Residue-level contacts at the interface:
Residue I340 in the first protein contacts residue H12 in the second protein (closest heavy-atom distance 4.4 Å).
Residue Q268 in the first protein interacts with residue L5 in the second protein (closest heavy-atom distance 3.5 Å).
Residue Y112 in the first protein is in contact with residue L17 in the second protein (closest heavy-atom distance 3.8 Å).
Residue D172 in the first protein is in contact with residue L18 in the second protein (closest heavy-atom distance 3.7 Å).
Residue I271 in the first protein is in contact with residue I7 in the second protein (closest heavy-atom distance 3.8 Å).
Residue F255 in the first protein contacts residue L14 in the second protein (closest heavy-atom distance 3.7 Å).
Residue E177 in the first protein interacts with residue R22 in the second protein (closest heavy-atom distance 2.9 Å).
Residue F339 in the first protein interacts with residue S4 in the second protein (closest heavy-atom distance 3.2 Å).
Residue F326 in the first protein is in contact with residue L5 in the second protein (closest heavy-atom distance 3.6 Å).
Residue F190 in the first protein contacts residue F11 in the second protein (closest heavy-atom distance 3.5 Å).
Residue N343 in the first protein interacts with residue S6 in the second protein (closest heavy-atom distance 3.3 Å).
Residue Q105 in the first protein contacts residue R27 in the second protein (closest heavy-atom distance 2.9 Å).
Residue R106 in the first protein is in contact with residue E19 in the second protein (closest heavy-atom distance 3.1 Å).
Residue F190 in the first protein interacts with residue T10 in the second protein (closest heavy-atom distance 4.2 Å).
Residue F325 in the first protein is in contact with residue S6 in the second protein (closest heavy-atom distance 3.5 Å).
Residue W165 in the first protein contacts residue T10 in the second protein (closest heavy-atom distance 2.9 Å).
Residue Q347 in the first protein contacts residue L9 in the second protein (closest heavy-atom distance 4.3 Å).
Residue H173 in the first protein interacts with residue L18 in the second protein (closest heavy-atom distance 4.0 Å).
Residue Y322 in the first protein is in contact with residue S6 in the second protein (closest heavy-atom distance 3.7 Å).
Residue N328 in the first protein contacts residue S4 in the second protein (closest heavy-atom distance 4.5 Å).
Residue S344 in the first protein contacts residue L9 in the second protein (closest heavy-atom distance 4.5 Å).
Residue K257 in the first protein interacts with residue R15 in the second protein (closest heavy-atom distance 3.7 Å).
Residue R106 in the first protein interacts with residue T16 in the second protein (closest heavy-atom distance 3.9 Å).
Residue F339 in the first protein contacts residue L9 in the second protein (closest heavy-atom distance 3.6 Å).
Residue T187 in the first protein is in contact with residue F11 in the second protein (closest heavy-atom distance 4.3 Å).
Residue Q268 in the first protein is in contact with residue I7 in the second protein (closest heavy-atom distance 3.8 Å).
Residue Y265 in the first protein interacts with residue P3 in the second protein (closest heavy-atom distance 3.5 Å).
Residue Y112 in the first protein interacts with residue L20 in the second protein (closest heavy-atom distance 4.5 Å).
Residue K257 in the first protein interacts with residue D8 in the second protein (closest heavy-atom distance 3.7 Å).
Residue V171 in the first protein contacts residue L18 in the second protein (closest heavy-atom distance 3.6 Å).
Residue H173 in the first protein interacts with residue A21 in the second protein (closest heavy-atom distance 4.5 Å).
Residue F326 in the first protein is in contact with residue S4 in the second protein (closest heavy-atom distance 3.7 Å).
Residue Q268 in the first protein interacts with residue D8 in the second protein (closest heavy-atom distance 3.4 Å).
Residue H173 in the first protein is in contact with residue R22 in the second protein (closest heavy-atom distance 4.3 Å).
Residue F339 in the first protein is in contact with residue S6 in the second protein (closest heavy-atom distance 4.5 Å).
Residue L168 in the first protein interacts with residue L14 in the second protein (closest heavy-atom distance 3.8 Å).
Residue F198 in the first protein is in contact with residue I7 in the second protein (closest heavy-atom distance 3.6 Å).
Residue V171 in the first protein contacts residue L14 in the second protein (closest heavy-atom distance 4.0 Å).
Residue N119 in the first protein interacts with residue L13 in the second protein (closest heavy-atom distance 3.4 Å).
Residue N191 in the first protein contacts residue F11 in the second protein (closest heavy-atom distance 3.2 Å).
Residue I272 in the first protein interacts with residue L5 in the second protein (closest heavy-atom distance 4.4 Å).
Residue H176 in the first protein contacts residue L18 in the second protein (closest heavy-atom distance 3.9 Å).
Residue Y322 in the first protein contacts residue I7 in the second protein (closest heavy-atom distance 4.5 Å).
Residue H173 in the first protein interacts with residue S25 in the second protein (closest heavy-atom distance 3.5 Å).
Residue Q347 in the first protein contacts residue S6 in the second protein (closest heavy-atom distance 4.4 Å).
Residue L168 in the first protein contacts residue F11 in the second protein (closest heavy-atom distance 3.9 Å).
Residue Y112 in the first protein contacts residue T16 in the second protein (closest heavy-atom distance 3.6 Å).
Residue Y112 in the first protein contacts residue L13 in the second protein (closest heavy-atom distance 3.7 Å).
Residue F255 in the first protein interacts with residue R15 in the second protein (closest heavy-atom distance 2.9 Å).
Residue Q105 in the first protein contacts residue T23 in the second protein (closest heavy-atom distance 4.5 Å).
Residue G256 in the first protein is in contact with residue R15 in the second protein (closest heavy-atom distance 3.8 Å).
Residue Y112 in the first protein interacts with residue H12 in the second protein (closest heavy-atom distance 4.2 Å).
Residue L116 in the first protein contacts residue L13 in the second protein (closest heavy-atom distance 4.2 Å).
Residue Q347 in the first protein contacts residue T10 in the second protein (closest heavy-atom distance 3.9 Å).
Residue I340 in the first protein interacts with residue L9 in the second protein (closest heavy-atom distance 4.0 Å).
Residue L116 in the first protein interacts with residue L17 in the second protein (closest heavy-atom distance 3.9 Å).
Residue F255 in the first protein is in contact with residue F11 in the second protein (closest heavy-atom distance 3.5 Å).
Residue N343 in the first protein interacts with residue L9 in the second protein (closest heavy-atom distance 3.5 Å).
Residue F326 in the first protein contacts residue S6 in the second protein (closest heavy-atom distance 3.6 Å).
Residue F255 in the first protein is in contact with residue L18 in the second protein (closest heavy-atom distance 4.4 Å).

The following describes two proteins that form a bound complex.

Sequence of the second protein:
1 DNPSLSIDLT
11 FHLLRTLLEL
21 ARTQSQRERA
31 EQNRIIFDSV

Sequence of the first protein:
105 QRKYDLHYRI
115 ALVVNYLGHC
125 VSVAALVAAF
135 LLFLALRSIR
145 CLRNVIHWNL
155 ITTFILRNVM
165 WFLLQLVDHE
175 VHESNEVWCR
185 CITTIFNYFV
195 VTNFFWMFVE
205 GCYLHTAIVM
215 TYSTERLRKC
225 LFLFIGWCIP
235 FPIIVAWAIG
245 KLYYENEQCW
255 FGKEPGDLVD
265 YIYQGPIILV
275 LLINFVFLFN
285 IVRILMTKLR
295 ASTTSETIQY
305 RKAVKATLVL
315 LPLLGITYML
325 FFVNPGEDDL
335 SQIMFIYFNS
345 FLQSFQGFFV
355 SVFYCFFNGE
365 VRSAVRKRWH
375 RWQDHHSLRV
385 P